This data describes a binding interaction between two proteins.

Sequence of protein 1:
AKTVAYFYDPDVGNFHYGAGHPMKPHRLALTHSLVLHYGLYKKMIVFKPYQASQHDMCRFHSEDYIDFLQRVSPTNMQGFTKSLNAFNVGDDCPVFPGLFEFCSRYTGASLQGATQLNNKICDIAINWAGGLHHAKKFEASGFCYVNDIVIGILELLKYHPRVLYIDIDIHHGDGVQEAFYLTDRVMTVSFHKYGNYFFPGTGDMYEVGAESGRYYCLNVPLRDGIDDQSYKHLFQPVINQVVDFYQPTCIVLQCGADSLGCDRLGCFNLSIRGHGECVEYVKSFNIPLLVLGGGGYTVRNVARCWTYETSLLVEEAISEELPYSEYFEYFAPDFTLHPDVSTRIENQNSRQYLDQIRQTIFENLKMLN

Sequence of protein 2:
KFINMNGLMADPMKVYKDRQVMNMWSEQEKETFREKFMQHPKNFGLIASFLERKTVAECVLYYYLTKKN

Interface contacts:
Residue V47 in protein 1 contacts residue M30 in protein 2 (closest heavy-atom distance 2.7 Å).
Residue H17 in protein 1 interacts with residue Y84 in protein 2 (closest heavy-atom distance 4.6 Å).
Residue K49 in protein 1 contacts residue M30 in protein 2 (closest heavy-atom distance 3.6 Å).
Residue H38 in protein 1 contacts residue M34 in protein 2 (closest heavy-atom distance 3.7 Å).
Residue Y9 in protein 1 is in contact with residue P33 in protein 2 (closest heavy-atom distance 4.0 Å).
Residue E327 in protein 1 is in contact with residue L86 in protein 2 (closest heavy-atom distance 3.9 Å).
Residue V47 in protein 1 is in contact with residue P33 in protein 2 (closest heavy-atom distance 3.9 Å).
Residue H17 in protein 1 interacts with residue Y85 in protein 2 (closest heavy-atom distance 3.3 Å).
Residue F48 in protein 1 contacts residue N27 in protein 2 (closest heavy-atom distance 4.5 Å).
Residue K25 in protein 1 interacts with residue K63 in protein 2 (closest heavy-atom distance 4.4 Å).
Residue Y42 in protein 1 interacts with residue M34 in protein 2 (closest heavy-atom distance 4.1 Å).
Residue H17 in protein 1 is in contact with residue K63 in protein 2 (closest heavy-atom distance 3.9 Å).
Residue K49 in protein 1 contacts residue G28 in protein 2 (closest heavy-atom distance 2.8 Å).
Residue N15 in protein 1 interacts with residue A78 in protein 2 (closest heavy-atom distance 3.5 Å).
Residue K25 in protein 1 contacts residue Y85 in protein 2 (closest heavy-atom distance 3.8 Å).
Residue Y331 in protein 1 contacts residue Y85 in protein 2 (closest heavy-atom distance 2.8 Å).
Residue P11 in protein 1 is in contact with residue R40 in protein 2 (closest heavy-atom distance 3.6 Å).
Residue Y331 in protein 1 contacts residue K89 in protein 2 (closest heavy-atom distance 3.8 Å).
Residue Y331 in protein 1 contacts residue K88 in protein 2 (closest heavy-atom distance 3.3 Å).
Residue E330 in protein 1 contacts residue N90 in protein 2 (closest heavy-atom distance 3.5 Å).
Residue F16 in protein 1 is in contact with residue V81 in protein 2 (closest heavy-atom distance 3.7 Å).
Residue E330 in protein 1 is in contact with residue K89 in protein 2 (closest heavy-atom distance 3.9 Å).
Residue L37 in protein 1 contacts residue M34 in protein 2 (closest heavy-atom distance 3.2 Å).
Residue K49 in protein 1 is in contact with residue I24 in protein 2 (closest heavy-atom distance 4.3 Å).
Residue V47 in protein 1 is in contact with residue G28 in protein 2 (closest heavy-atom distance 4.1 Å).
Residue H27 in protein 1 interacts with residue L82 in protein 2 (closest heavy-atom distance 3.6 Å).
Residue V47 in protein 1 contacts residue L29 in protein 2 (closest heavy-atom distance 3.5 Å).
Residue L37 in protein 1 is in contact with residue P33 in protein 2 (closest heavy-atom distance 3.9 Å).
Residue E327 in protein 1 contacts residue Y37 in protein 2 (closest heavy-atom distance 2.8 Å).
Residue P11 in protein 1 is in contact with residue V36 in protein 2 (closest heavy-atom distance 4.0 Å).
Residue Y328 in protein 1 is in contact with residue L86 in protein 2 (closest heavy-atom distance 3.9 Å).
Residue H38 in protein 1 is in contact with residue Y37 in protein 2 (closest heavy-atom distance 3.8 Å).
Residue Y328 in protein 1 interacts with residue Y85 in protein 2 (closest heavy-atom distance 4.2 Å).
Residue Y328 in protein 1 is in contact with residue L82 in protein 2 (closest heavy-atom distance 3.7 Å).
Residue Y328 in protein 1 contacts residue Y37 in protein 2 (closest heavy-atom distance 4.1 Å).
Residue P98 in protein 1 is in contact with residue V77 in protein 2 (closest heavy-atom distance 4.0 Å).
Residue A20 in protein 1 is in contact with residue P62 in protein 2 (closest heavy-atom distance 4.0 Å).
Residue N15 in protein 1 contacts residue V81 in protein 2 (closest heavy-atom distance 3.8 Å).
Residue E327 in protein 1 contacts residue Q41 in protein 2 (closest heavy-atom distance 3.5 Å).
Residue F48 in protein 1 is in contact with residue G28 in protein 2 (closest heavy-atom distance 3.5 Å).
Residue H17 in protein 1 interacts with residue V81 in protein 2 (closest heavy-atom distance 4.1 Å).
Residue K49 in protein 1 interacts with residue N27 in protein 2 (closest heavy-atom distance 4.7 Å).
Residue Y42 in protein 1 contacts residue P33 in protein 2 (closest heavy-atom distance 4.0 Å).
Residue H27 in protein 1 is in contact with residue V81 in protein 2 (closest heavy-atom distance 4.6 Å).
Residue Y9 in protein 1 contacts residue Y37 in protein 2 (closest heavy-atom distance 3.4 Å).
Residue H27 in protein 1 is in contact with residue Y85 in protein 2 (closest heavy-atom distance 3.4 Å).
Residue F48 in protein 1 interacts with residue M30 in protein 2 (closest heavy-atom distance 4.5 Å).
Residue A20 in protein 1 interacts with residue K63 in protein 2 (closest heavy-atom distance 4.0 Å).
Residue D12 in protein 1 contacts residue R40 in protein 2 (closest heavy-atom distance 2.5 Å).
Residue G14 in protein 1 interacts with residue V81 in protein 2 (closest heavy-atom distance 4.3 Å).
Residue I46 in protein 1 is in contact with residue L29 in protein 2 (closest heavy-atom distance 3.3 Å).
Residue F48 in protein 1 contacts residue L29 in protein 2 (closest heavy-atom distance 3.7 Å).
Residue N15 in protein 1 contacts residue L82 in protein 2 (closest heavy-atom distance 3.8 Å).
Residue H17 in protein 1 is in contact with residue F65 in protein 2 (closest heavy-atom distance 3.6 Å).
Residue P11 in protein 1 contacts residue M30 in protein 2 (closest heavy-atom distance 4.3 Å).
Residue Y9 in protein 1 interacts with residue M30 in protein 2 (closest heavy-atom distance 3.3 Å).
Residue Y9 in protein 1 interacts with residue V36 in protein 2 (closest heavy-atom distance 4.2 Å).
Residue P98 in protein 1 is in contact with residue G66 in protein 2 (closest heavy-atom distance 4.3 Å).
Residue L37 in protein 1 interacts with residue Y37 in protein 2 (closest heavy-atom distance 3.6 Å).
Residue S34 in protein 1 is in contact with residue Y37 in protein 2 (closest heavy-atom distance 3.0 Å).